Sequence of protein 1:
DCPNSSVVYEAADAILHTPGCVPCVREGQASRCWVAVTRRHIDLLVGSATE

Sequence of protein 2:
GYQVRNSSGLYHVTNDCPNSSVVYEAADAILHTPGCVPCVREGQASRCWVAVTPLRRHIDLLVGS

Interface contacts:
Residue I32 in protein 2 is in contact with residue A29 in protein 1 (closest heavy-atom distance 3.8 Å).
Residue D18 in protein 2 is in contact with residue C38 in protein 1 (closest heavy-atom distance 3.5 Å).
Residue L77 in protein 2 is in contact with residue D75 in protein 1 (closest heavy-atom distance 3.9 Å).
Residue C50 in protein 2 interacts with residue V25 in protein 1 (closest heavy-atom distance 3.0 Å).
Residue Y26 in protein 2 contacts residue C38 in protein 1 (closest heavy-atom distance 3.3 Å).
Residue I74 in protein 2 contacts residue G79 in protein 1 (closest heavy-atom distance 3.4 Å).
Residue V39 in protein 2 interacts with residue S22 in protein 1 (closest heavy-atom distance 2.7 Å).
Residue V24 in protein 2 interacts with residue V78 in protein 1 (closest heavy-atom distance 3.9 Å).
Residue G79 in protein 2 is in contact with residue D75 in protein 1 (closest heavy-atom distance 2.9 Å).
Residue V78 in protein 2 is in contact with residue V24 in protein 1 (closest heavy-atom distance 4.0 Å).
Residue Y26 in protein 2 is in contact with residue G37 in protein 1 (closest heavy-atom distance 3.4 Å).
Residue V25 in protein 2 contacts residue V39 in protein 1 (closest heavy-atom distance 3.7 Å).
Residue V39 in protein 2 interacts with residue V25 in protein 1 (closest heavy-atom distance 3.7 Å).
Residue L77 in protein 2 contacts residue L77 in protein 1 (closest heavy-atom distance 2.8 Å).
Residue D75 in protein 2 contacts residue G79 in protein 1 (closest heavy-atom distance 2.8 Å).
Residue D75 in protein 2 contacts residue V78 in protein 1 (closest heavy-atom distance 3.6 Å).
Residue H73 in protein 2 is in contact with residue E83 in protein 1 (closest heavy-atom distance 3.3 Å).
Residue C41 in protein 2 contacts residue V25 in protein 1 (closest heavy-atom distance 3.6 Å).
Residue A29 in protein 2 is in contact with residue A29 in protein 1 (closest heavy-atom distance 3.9 Å).
Residue H73 in protein 2 contacts residue S80 in protein 1 (closest heavy-atom distance 3.9 Å).
Residue L76 in protein 2 is in contact with residue L77 in protein 1 (closest heavy-atom distance 3.1 Å).
Residue C38 in protein 2 contacts residue C19 in protein 1 (closest heavy-atom distance 2.0 Å).
Residue V78 in protein 2 contacts residue D75 in protein 1 (closest heavy-atom distance 3.6 Å).
Residue C38 in protein 2 is in contact with residue S22 in protein 1 (closest heavy-atom distance 3.9 Å).
Residue G37 in protein 2 interacts with residue Y26 in protein 1 (closest heavy-atom distance 3.4 Å).
Residue R72 in protein 2 interacts with residue A81 in protein 1 (closest heavy-atom distance 3.3 Å).
Residue S80 in protein 2 is in contact with residue D75 in protein 1 (closest heavy-atom distance 3.2 Å).
Residue C19 in protein 2 contacts residue V39 in protein 1 (closest heavy-atom distance 3.6 Å).
Residue C38 in protein 2 interacts with residue Y26 in protein 1 (closest heavy-atom distance 3.5 Å).
Residue I32 in protein 2 interacts with residue V25 in protein 1 (closest heavy-atom distance 3.6 Å).
Residue V25 in protein 2 interacts with residue C50 in protein 1 (closest heavy-atom distance 3.2 Å).
Residue V78 in protein 2 is in contact with residue A28 in protein 1 (closest heavy-atom distance 3.9 Å).
Residue V78 in protein 2 interacts with residue I74 in protein 1 (closest heavy-atom distance 3.7 Å).
Residue R72 in protein 2 interacts with residue S80 in protein 1 (closest heavy-atom distance 3.0 Å).
Residue V39 in protein 2 contacts residue Y26 in protein 1 (closest heavy-atom distance 3.1 Å).
Residue L76 in protein 2 is in contact with residue V25 in protein 1 (closest heavy-atom distance 3.9 Å).
Residue S80 in protein 2 interacts with residue H73 in protein 1 (closest heavy-atom distance 3.9 Å).
Residue S48 in protein 2 contacts residue V24 in protein 1 (closest heavy-atom distance 3.5 Å).
Residue N21 in protein 2 interacts with residue S48 in protein 1 (closest heavy-atom distance 2.9 Å).
Residue V25 in protein 2 interacts with residue V78 in protein 1 (closest heavy-atom distance 3.9 Å).
Residue V25 in protein 2 interacts with residue I32 in protein 1 (closest heavy-atom distance 3.7 Å).
Residue V25 in protein 2 is in contact with residue C41 in protein 1 (closest heavy-atom distance 3.7 Å).
Residue A29 in protein 2 contacts residue I32 in protein 1 (closest heavy-atom distance 3.7 Å).
Residue D75 in protein 2 contacts residue A81 in protein 1 (closest heavy-atom distance 3.3 Å).
Residue N21 in protein 2 is in contact with residue C41 in protein 1 (closest heavy-atom distance 3.4 Å).
Residue I74 in protein 2 interacts with residue V78 in protein 1 (closest heavy-atom distance 3.7 Å).
Residue C19 in protein 2 interacts with residue C38 in protein 1 (closest heavy-atom distance 2.0 Å).
Residue T35 in protein 2 is in contact with residue Y26 in protein 1 (closest heavy-atom distance 4.0 Å).
Residue S22 in protein 2 contacts residue C41 in protein 1 (closest heavy-atom distance 3.4 Å).
Residue H73 in protein 2 interacts with residue A81 in protein 1 (closest heavy-atom distance 3.1 Å).
Residue V78 in protein 2 interacts with residue V25 in protein 1 (closest heavy-atom distance 3.8 Å).
Residue L33 in protein 2 contacts residue L33 in protein 1 (closest heavy-atom distance 3.1 Å).
Residue R71 in protein 2 contacts residue E83 in protein 1 (closest heavy-atom distance 3.2 Å).
Residue I32 in protein 2 interacts with residue Y26 in protein 1 (closest heavy-atom distance 3.5 Å).
Residue V24 in protein 2 is in contact with residue S48 in protein 1 (closest heavy-atom distance 3.7 Å).
Residue G79 in protein 2 contacts residue I74 in protein 1 (closest heavy-atom distance 3.5 Å).
Residue L77 in protein 2 is in contact with residue L76 in protein 1 (closest heavy-atom distance 3.2 Å).
Residue Y26 in protein 2 interacts with residue V39 in protein 1 (closest heavy-atom distance 2.9 Å).
Residue Y26 in protein 2 contacts residue I32 in protein 1 (closest heavy-atom distance 3.9 Å).
Residue S22 in protein 2 is in contact with residue V39 in protein 1 (closest heavy-atom distance 2.6 Å).

This data describes a binding interaction between two proteins.